This data describes a binding interaction between two proteins.

Sequence of the first protein:
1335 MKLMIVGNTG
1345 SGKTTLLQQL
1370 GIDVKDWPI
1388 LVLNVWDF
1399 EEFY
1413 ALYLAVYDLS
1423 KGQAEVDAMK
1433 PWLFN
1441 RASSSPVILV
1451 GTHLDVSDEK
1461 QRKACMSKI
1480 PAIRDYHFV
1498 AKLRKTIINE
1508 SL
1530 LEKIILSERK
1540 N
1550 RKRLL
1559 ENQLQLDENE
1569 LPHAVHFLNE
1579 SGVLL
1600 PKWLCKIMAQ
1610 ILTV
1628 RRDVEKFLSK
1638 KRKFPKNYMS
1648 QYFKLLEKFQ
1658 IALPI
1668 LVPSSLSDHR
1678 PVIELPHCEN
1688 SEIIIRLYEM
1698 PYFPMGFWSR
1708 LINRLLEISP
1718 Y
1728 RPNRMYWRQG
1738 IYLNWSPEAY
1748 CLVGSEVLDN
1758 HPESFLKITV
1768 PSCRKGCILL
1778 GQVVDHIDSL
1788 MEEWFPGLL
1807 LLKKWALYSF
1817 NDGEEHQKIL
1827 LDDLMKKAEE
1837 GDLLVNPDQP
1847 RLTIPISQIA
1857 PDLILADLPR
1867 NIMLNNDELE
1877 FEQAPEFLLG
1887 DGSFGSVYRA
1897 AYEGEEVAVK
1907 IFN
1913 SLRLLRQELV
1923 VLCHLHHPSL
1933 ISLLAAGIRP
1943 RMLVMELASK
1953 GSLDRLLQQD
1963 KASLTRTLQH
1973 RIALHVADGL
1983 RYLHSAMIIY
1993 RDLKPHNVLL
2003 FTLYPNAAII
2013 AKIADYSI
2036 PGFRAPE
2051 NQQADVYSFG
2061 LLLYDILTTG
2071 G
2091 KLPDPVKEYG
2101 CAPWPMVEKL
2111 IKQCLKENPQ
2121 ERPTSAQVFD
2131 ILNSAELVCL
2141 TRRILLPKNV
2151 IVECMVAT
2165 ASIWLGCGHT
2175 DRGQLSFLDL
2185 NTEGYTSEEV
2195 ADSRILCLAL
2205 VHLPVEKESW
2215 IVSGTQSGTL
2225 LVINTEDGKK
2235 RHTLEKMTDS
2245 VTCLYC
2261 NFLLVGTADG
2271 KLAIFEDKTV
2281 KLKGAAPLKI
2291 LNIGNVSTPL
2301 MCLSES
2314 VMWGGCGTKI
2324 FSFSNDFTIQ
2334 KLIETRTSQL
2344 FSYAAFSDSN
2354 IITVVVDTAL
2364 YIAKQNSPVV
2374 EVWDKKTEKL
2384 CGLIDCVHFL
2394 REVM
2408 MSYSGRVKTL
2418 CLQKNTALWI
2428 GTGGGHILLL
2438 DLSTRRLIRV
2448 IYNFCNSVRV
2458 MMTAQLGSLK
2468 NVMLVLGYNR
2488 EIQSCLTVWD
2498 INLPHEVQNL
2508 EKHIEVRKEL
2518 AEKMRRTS

Sequence of the second protein:
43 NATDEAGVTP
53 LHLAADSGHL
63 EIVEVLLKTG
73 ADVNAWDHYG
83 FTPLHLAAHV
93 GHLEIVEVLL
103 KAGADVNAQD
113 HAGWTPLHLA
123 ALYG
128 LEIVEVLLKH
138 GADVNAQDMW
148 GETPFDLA

Residue-level contacts at the interface:
Residue D2388 in the first protein contacts residue Y81 in the second protein (closest heavy-atom distance 3.0 Å).
Residue N2369 in the first protein interacts with residue Y125 in the second protein (closest heavy-atom distance 3.8 Å).
Residue A2348 in the first protein contacts residue L88 in the second protein (closest heavy-atom distance 4.4 Å).
Residue S2411 in the first protein interacts with residue M146 in the second protein (closest heavy-atom distance 4.5 Å).
Residue Y2410 in the first protein is in contact with residue M146 in the second protein (closest heavy-atom distance 3.6 Å).
Residue R2413 in the first protein interacts with residue F83 in the second protein (closest heavy-atom distance 3.1 Å).
Residue M2408 in the first protein contacts residue M146 in the second protein (closest heavy-atom distance 4.0 Å).
Residue R2413 in the first protein contacts residue W116 in the second protein (closest heavy-atom distance 3.5 Å).
Residue V2390 in the first protein interacts with residue Y81 in the second protein (closest heavy-atom distance 3.7 Å).
Residue M2408 in the first protein is in contact with residue H113 in the second protein (closest heavy-atom distance 4.5 Å).
Residue A2348 in the first protein is in contact with residue D58 in the second protein (closest heavy-atom distance 4.0 Å).
Residue G2430 in the first protein interacts with residue W147 in the second protein (closest heavy-atom distance 4.3 Å).
Residue N2453 in the first protein contacts residue W147 in the second protein (closest heavy-atom distance 4.1 Å).
Residue S2411 in the first protein contacts residue H113 in the second protein (closest heavy-atom distance 2.3 Å).
Residue N2369 in the first protein interacts with residue L124 in the second protein (closest heavy-atom distance 3.8 Å).
Residue N2369 in the first protein contacts residue H91 in the second protein (closest heavy-atom distance 4.6 Å).
Residue A2347 in the first protein is in contact with residue D58 in the second protein (closest heavy-atom distance 3.9 Å).
Residue Y2346 in the first protein contacts residue Y81 in the second protein (closest heavy-atom distance 4.1 Å).
Residue A2348 in the first protein interacts with residue V92 in the second protein (closest heavy-atom distance 4.3 Å).
Residue R2413 in the first protein contacts residue D112 in the second protein (closest heavy-atom distance 3.3 Å).
Residue F2349 in the first protein contacts residue H91 in the second protein (closest heavy-atom distance 4.9 Å).
Residue R2477 in the first protein is in contact with residue M146 in the second protein (closest heavy-atom distance 4.0 Å).
Residue A2348 in the first protein interacts with residue H91 in the second protein (closest heavy-atom distance 2.9 Å).
Residue R2413 in the first protein contacts residue H91 in the second protein (closest heavy-atom distance 4.3 Å).
Residue R2413 in the first protein contacts residue L121 in the second protein (closest heavy-atom distance 4.6 Å).
Residue G2412 in the first protein is in contact with residue H113 in the second protein (closest heavy-atom distance 4.5 Å).
Residue R2413 in the first protein is in contact with residue H113 in the second protein (closest heavy-atom distance 3.8 Å).
Residue Y2346 in the first protein interacts with residue D58 in the second protein (closest heavy-atom distance 3.5 Å).
Residue G2431 in the first protein contacts residue W147 in the second protein (closest heavy-atom distance 4.8 Å).
Residue R2413 in the first protein is in contact with residue A114 in the second protein (closest heavy-atom distance 4.3 Å).
Residue A2347 in the first protein contacts residue V92 in the second protein (closest heavy-atom distance 4.8 Å).
Residue R2477 in the first protein contacts residue W147 in the second protein (closest heavy-atom distance 3.4 Å).
Residue F2349 in the first protein is in contact with residue Y81 in the second protein (closest heavy-atom distance 4.1 Å).
Residue V2390 in the first protein interacts with residue H80 in the second protein (closest heavy-atom distance 4.1 Å).
Residue P2371 in the first protein interacts with residue Y81 in the second protein (closest heavy-atom distance 3.6 Å).
Residue S2411 in the first protein interacts with residue A114 in the second protein (closest heavy-atom distance 4.2 Å).
Residue Y2346 in the first protein contacts residue A48 in the second protein (closest heavy-atom distance 3.2 Å).
Residue Y2410 in the first protein contacts residue H113 in the second protein (closest heavy-atom distance 3.0 Å).
Residue S2411 in the first protein is in contact with residue W147 in the second protein (closest heavy-atom distance 3.7 Å).
Residue Y2410 in the first protein contacts residue H80 in the second protein (closest heavy-atom distance 4.2 Å).
Residue S2409 in the first protein interacts with residue M146 in the second protein (closest heavy-atom distance 3.5 Å).
Residue S2454 in the first protein interacts with residue W147 in the second protein (closest heavy-atom distance 4.3 Å).
Residue F2349 in the first protein contacts residue F83 in the second protein (closest heavy-atom distance 3.5 Å).
Residue S2352 in the first protein contacts residue Y125 in the second protein (closest heavy-atom distance 4.8 Å).
Residue Y2410 in the first protein contacts residue A114 in the second protein (closest heavy-atom distance 4.6 Å).
Residue Y2346 in the first protein is in contact with residue D46 in the second protein (closest heavy-atom distance 2.5 Å).
Residue V2372 in the first protein is in contact with residue Y81 in the second protein (closest heavy-atom distance 4.2 Å).
Residue Y2346 in the first protein interacts with residue V50 in the second protein (closest heavy-atom distance 3.2 Å).
Residue Q2368 in the first protein contacts residue Y125 in the second protein (closest heavy-atom distance 4.5 Å).
Residue R2394 in the first protein contacts residue H80 in the second protein (closest heavy-atom distance 3.1 Å).
Residue V2390 in the first protein is in contact with residue H113 in the second protein (closest heavy-atom distance 4.6 Å).
Residue N2369 in the first protein contacts residue W116 in the second protein (closest heavy-atom distance 4.2 Å).
Residue Y2346 in the first protein contacts residue L55 in the second protein (closest heavy-atom distance 3.5 Å).
Residue R2477 in the first protein is in contact with residue E149 in the second protein (closest heavy-atom distance 3.5 Å).
Residue A2347 in the first protein contacts residue S59 in the second protein (closest heavy-atom distance 4.9 Å).